Sequence of protein 1:
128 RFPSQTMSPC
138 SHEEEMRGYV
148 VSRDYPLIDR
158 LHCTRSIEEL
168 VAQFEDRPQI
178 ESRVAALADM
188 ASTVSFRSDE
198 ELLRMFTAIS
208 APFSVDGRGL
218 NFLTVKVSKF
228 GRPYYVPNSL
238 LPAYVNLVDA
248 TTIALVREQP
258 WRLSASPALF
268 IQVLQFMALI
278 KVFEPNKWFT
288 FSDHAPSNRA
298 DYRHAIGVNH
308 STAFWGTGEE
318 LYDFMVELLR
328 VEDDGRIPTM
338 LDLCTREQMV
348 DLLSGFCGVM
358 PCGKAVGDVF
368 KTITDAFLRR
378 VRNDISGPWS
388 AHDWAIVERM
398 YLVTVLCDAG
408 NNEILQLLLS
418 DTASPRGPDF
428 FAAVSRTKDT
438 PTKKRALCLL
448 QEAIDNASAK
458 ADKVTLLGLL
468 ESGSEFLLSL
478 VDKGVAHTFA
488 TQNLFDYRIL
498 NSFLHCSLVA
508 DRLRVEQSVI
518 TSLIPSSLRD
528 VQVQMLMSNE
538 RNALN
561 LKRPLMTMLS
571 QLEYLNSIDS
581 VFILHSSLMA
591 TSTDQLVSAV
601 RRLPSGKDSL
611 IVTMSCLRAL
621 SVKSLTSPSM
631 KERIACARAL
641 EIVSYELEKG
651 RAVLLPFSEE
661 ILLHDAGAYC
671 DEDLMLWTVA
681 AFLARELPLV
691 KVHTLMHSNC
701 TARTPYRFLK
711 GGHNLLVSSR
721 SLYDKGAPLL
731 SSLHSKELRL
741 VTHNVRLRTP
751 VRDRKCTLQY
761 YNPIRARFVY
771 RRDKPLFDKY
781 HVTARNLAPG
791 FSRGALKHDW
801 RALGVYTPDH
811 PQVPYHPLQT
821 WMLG

Residue-level contacts at the interface:
Residue D156 in protein 1 is in contact with residue K232 in protein 2 (closest heavy-atom distance 3.7 Å).
Residue S236 in protein 1 contacts residue H200 in protein 2 (closest heavy-atom distance 4.1 Å).
Residue Y806 in protein 1 is in contact with residue P211 in protein 2 (closest heavy-atom distance 3.1 Å).
Residue V805 in protein 1 is in contact with residue V212 in protein 2 (closest heavy-atom distance 3.7 Å).
Residue R157 in protein 1 is in contact with residue A208 in protein 2 (closest heavy-atom distance 3.0 Å).
Residue A185 in protein 1 interacts with residue K206 in protein 2 (closest heavy-atom distance 3.7 Å).
Residue P789 in protein 1 is in contact with residue E195 in protein 2 (closest heavy-atom distance 3.9 Å).
Residue L154 in protein 1 is in contact with residue P365 in protein 2 (closest heavy-atom distance 3.8 Å).
Residue S792 in protein 1 interacts with residue P199 in protein 2 (closest heavy-atom distance 4.0 Å).
Residue L154 in protein 1 interacts with residue K232 in protein 2 (closest heavy-atom distance 2.8 Å).
Residue P808 in protein 1 interacts with residue P211 in protein 2 (closest heavy-atom distance 3.5 Å).
Residue A185 in protein 1 contacts residue A207 in protein 2 (closest heavy-atom distance 3.7 Å).
Residue L154 in protein 1 is in contact with residue I364 in protein 2 (closest heavy-atom distance 4.0 Å).
Residue Q812 in protein 1 contacts residue V194 in protein 2 (closest heavy-atom distance 3.3 Å).
Residue D186 in protein 1 contacts residue K206 in protein 2 (closest heavy-atom distance 3.5 Å).
Residue R157 in protein 1 contacts residue V229 in protein 2 (closest heavy-atom distance 3.8 Å).
Residue Y770 in protein 1 is in contact with residue E195 in protein 2 (closest heavy-atom distance 2.9 Å).
Residue H810 in protein 1 interacts with residue N191 in protein 2 (closest heavy-atom distance 3.7 Å).
Residue W800 in protein 1 contacts residue P199 in protein 2 (closest heavy-atom distance 3.4 Å).
Residue I155 in protein 1 contacts residue G230 in protein 2 (closest heavy-atom distance 3.2 Å).
Residue S236 in protein 1 interacts with residue A203 in protein 2 (closest heavy-atom distance 3.7 Å).
Residue Y806 in protein 1 is in contact with residue V212 in protein 2 (closest heavy-atom distance 3.3 Å).
Residue Y770 in protein 1 contacts residue F196 in protein 2 (closest heavy-atom distance 3.7 Å).
Residue F791 in protein 1 is in contact with residue E195 in protein 2 (closest heavy-atom distance 3.0 Å).
Residue G313 in protein 1 interacts with residue N177 in protein 2 (closest heavy-atom distance 4.0 Å).
Residue Y806 in protein 1 interacts with residue G209 in protein 2 (closest heavy-atom distance 3.6 Å).
Residue R793 in protein 1 interacts with residue E195 in protein 2 (closest heavy-atom distance 3.5 Å).
Residue I155 in protein 1 contacts residue V229 in protein 2 (closest heavy-atom distance 3.6 Å).
Residue L787 in protein 1 contacts residue E195 in protein 2 (closest heavy-atom distance 4.0 Å).
Residue A182 in protein 1 contacts residue K206 in protein 2 (closest heavy-atom distance 3.8 Å).
Residue I155 in protein 1 contacts residue P228 in protein 2 (closest heavy-atom distance 3.7 Å).
Residue H810 in protein 1 is in contact with residue V192 in protein 2 (closest heavy-atom distance 3.6 Å).
Residue D156 in protein 1 interacts with residue Q169 in protein 2 (closest heavy-atom distance 2.8 Å).
Residue S792 in protein 1 interacts with residue H197 in protein 2 (closest heavy-atom distance 3.6 Å).
Residue V181 in protein 1 contacts residue A203 in protein 2 (closest heavy-atom distance 3.7 Å).
Residue G790 in protein 1 contacts residue E195 in protein 2 (closest heavy-atom distance 3.4 Å).
Residue L158 in protein 1 interacts with residue G209 in protein 2 (closest heavy-atom distance 3.4 Å).
Residue Y806 in protein 1 is in contact with residue V210 in protein 2 (closest heavy-atom distance 4.1 Å).
Residue L154 in protein 1 is in contact with residue G230 in protein 2 (closest heavy-atom distance 3.6 Å).
Residue P153 in protein 1 is in contact with residue K232 in protein 2 (closest heavy-atom distance 3.7 Å).
Residue D156 in protein 1 interacts with residue G230 in protein 2 (closest heavy-atom distance 3.1 Å).
Residue H798 in protein 1 interacts with residue P199 in protein 2 (closest heavy-atom distance 3.5 Å).
Residue Y146 in protein 1 interacts with residue K206 in protein 2 (closest heavy-atom distance 4.0 Å).
Residue H810 in protein 1 interacts with residue P193 in protein 2 (closest heavy-atom distance 3.6 Å).
Residue Y152 in protein 1 is in contact with residue K232 in protein 2 (closest heavy-atom distance 4.0 Å).
Residue S792 in protein 1 contacts residue E195 in protein 2 (closest heavy-atom distance 3.8 Å).
Residue T807 in protein 1 interacts with residue V194 in protein 2 (closest heavy-atom distance 3.5 Å).
Residue W800 in protein 1 interacts with residue A202 in protein 2 (closest heavy-atom distance 3.7 Å).
Residue G804 in protein 1 is in contact with residue K206 in protein 2 (closest heavy-atom distance 3.2 Å).
Residue W800 in protein 1 is in contact with residue V194 in protein 2 (closest heavy-atom distance 4.1 Å).
Residue V805 in protein 1 is in contact with residue K206 in protein 2 (closest heavy-atom distance 3.9 Å).
Residue A788 in protein 1 interacts with residue E195 in protein 2 (closest heavy-atom distance 4.1 Å).
Residue L154 in protein 1 is in contact with residue T231 in protein 2 (closest heavy-atom distance 3.7 Å).
Residue R793 in protein 1 interacts with residue F196 in protein 2 (closest heavy-atom distance 2.6 Å).
Residue Y761 in protein 1 is in contact with residue K198 in protein 2 (closest heavy-atom distance 3.3 Å).
Residue D809 in protein 1 contacts residue N191 in protein 2 (closest heavy-atom distance 3.2 Å).
Residue W800 in protein 1 interacts with residue A203 in protein 2 (closest heavy-atom distance 3.8 Å).
Residue T807 in protein 1 is in contact with residue V192 in protein 2 (closest heavy-atom distance 3.7 Å).
Residue D156 in protein 1 is in contact with residue P211 in protein 2 (closest heavy-atom distance 3.8 Å).
Residue N243 in protein 1 is in contact with residue A207 in protein 2 (closest heavy-atom distance 4.1 Å).

The following describes two proteins that form a bound complex.

Sequence of protein 2:
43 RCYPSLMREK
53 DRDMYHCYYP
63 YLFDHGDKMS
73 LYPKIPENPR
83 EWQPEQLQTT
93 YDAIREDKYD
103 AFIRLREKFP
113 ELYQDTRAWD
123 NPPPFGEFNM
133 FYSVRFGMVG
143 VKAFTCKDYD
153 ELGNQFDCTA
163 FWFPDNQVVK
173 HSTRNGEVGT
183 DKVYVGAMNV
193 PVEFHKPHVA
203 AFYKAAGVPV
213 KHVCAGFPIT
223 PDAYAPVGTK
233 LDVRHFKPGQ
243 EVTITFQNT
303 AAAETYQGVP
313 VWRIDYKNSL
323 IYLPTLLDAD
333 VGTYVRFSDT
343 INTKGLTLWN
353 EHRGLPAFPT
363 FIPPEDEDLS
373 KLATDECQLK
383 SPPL